Residue-level contacts at the interface:
Residue R169 in the second protein interacts with residue L395 in the first protein (closest heavy-atom distance 4.7 Å).
Residue R21 in the second protein contacts residue F400 in the first protein (closest heavy-atom distance 4.6 Å).
Residue L22 in the second protein is in contact with residue K396 in the first protein (closest heavy-atom distance 3.2 Å).
Residue K33 in the second protein interacts with residue L395 in the first protein (closest heavy-atom distance 4.2 Å).
Residue D152 in the second protein is in contact with residue M399 in the first protein (closest heavy-atom distance 3.3 Å).
Residue E26 in the second protein interacts with residue K396 in the first protein (closest heavy-atom distance 3.5 Å).
Residue V25 in the second protein contacts residue K396 in the first protein (closest heavy-atom distance 4.3 Å).
Residue E150 in the second protein interacts with residue M399 in the first protein (closest heavy-atom distance 4.0 Å).
Residue L158 in the second protein is in contact with residue M399 in the first protein (closest heavy-atom distance 3.5 Å).
Residue R29 in the second protein interacts with residue M399 in the first protein (closest heavy-atom distance 3.8 Å).
Residue R21 in the second protein interacts with residue K396 in the first protein (closest heavy-atom distance 3.6 Å).
Residue E26 in the second protein interacts with residue L395 in the first protein (closest heavy-atom distance 4.1 Å).
Residue L158 in the second protein interacts with residue V398 in the first protein (closest heavy-atom distance 3.8 Å).
Residue A156 in the second protein contacts residue M399 in the first protein (closest heavy-atom distance 4.8 Å).
Residue S154 in the second protein contacts residue M399 in the first protein (closest heavy-atom distance 3.9 Å).
Residue R29 in the second protein contacts residue L395 in the first protein (closest heavy-atom distance 3.4 Å).
Residue G20 in the second protein is in contact with residue F400 in the first protein (closest heavy-atom distance 4.3 Å).

These two protein chains interact to form a complex.

Sequence of the first protein:
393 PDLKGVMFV

Sequence of the second protein:
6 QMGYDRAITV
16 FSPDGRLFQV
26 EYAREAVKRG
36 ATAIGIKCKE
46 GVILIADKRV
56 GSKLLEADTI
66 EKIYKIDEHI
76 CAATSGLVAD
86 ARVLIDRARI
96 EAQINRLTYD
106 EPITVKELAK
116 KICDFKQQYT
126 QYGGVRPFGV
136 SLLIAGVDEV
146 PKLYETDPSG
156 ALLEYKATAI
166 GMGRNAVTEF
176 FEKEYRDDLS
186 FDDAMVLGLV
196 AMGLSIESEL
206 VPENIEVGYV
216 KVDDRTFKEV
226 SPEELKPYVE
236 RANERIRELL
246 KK